Sequence of protein 2:
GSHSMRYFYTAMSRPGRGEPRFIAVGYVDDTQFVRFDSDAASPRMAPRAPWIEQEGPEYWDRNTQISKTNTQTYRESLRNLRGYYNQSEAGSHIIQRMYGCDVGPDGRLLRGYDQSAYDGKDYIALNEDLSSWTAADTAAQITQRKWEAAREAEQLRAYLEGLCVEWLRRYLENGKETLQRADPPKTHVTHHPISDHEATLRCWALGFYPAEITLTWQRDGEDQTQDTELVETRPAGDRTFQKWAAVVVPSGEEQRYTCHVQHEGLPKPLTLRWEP

Sequence of protein 1:
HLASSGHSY

Interface contacts:
Residue Y171 in protein 2 contacts residue H1 in protein 1 (closest heavy-atom distance 2.7 Å).
Residue S67 in protein 2 is in contact with residue L2 in protein 1 (closest heavy-atom distance 3.2 Å).
Residue W147 in protein 2 is in contact with residue H7 in protein 1 (closest heavy-atom distance 3.2 Å).
Residue I66 in protein 2 contacts residue H1 in protein 1 (closest heavy-atom distance 4.0 Å).
Residue S116 in protein 2 is in contact with residue Y9 in protein 1 (closest heavy-atom distance 2.8 Å).
Residue N70 in protein 2 contacts residue S5 in protein 1 (closest heavy-atom distance 2.9 Å).
Residue R62 in protein 2 contacts residue H1 in protein 1 (closest heavy-atom distance 3.7 Å).
Residue L81 in protein 2 contacts residue Y9 in protein 1 (closest heavy-atom distance 3.5 Å).
Residue K146 in protein 2 is in contact with residue H7 in protein 1 (closest heavy-atom distance 4.3 Å).
Residue K146 in protein 2 contacts residue Y9 in protein 1 (closest heavy-atom distance 3.1 Å).
Residue Q96 in protein 2 interacts with residue Y9 in protein 1 (closest heavy-atom distance 4.7 Å).
Residue W147 in protein 2 contacts residue S8 in protein 1 (closest heavy-atom distance 3.4 Å).
Residue Y123 in protein 2 interacts with residue Y9 in protein 1 (closest heavy-atom distance 3.8 Å).
Residue W147 in protein 2 contacts residue Y9 in protein 1 (closest heavy-atom distance 3.7 Å).
Residue S67 in protein 2 contacts residue S5 in protein 1 (closest heavy-atom distance 4.9 Å).
Residue Y159 in protein 2 contacts residue A3 in protein 1 (closest heavy-atom distance 3.4 Å).
Residue R97 in protein 2 interacts with residue Y9 in protein 1 (closest heavy-atom distance 3.3 Å).
Residue M45 in protein 2 contacts residue L2 in protein 1 (closest heavy-atom distance 4.1 Å).
Residue T73 in protein 2 is in contact with residue S8 in protein 1 (closest heavy-atom distance 3.6 Å).
Residue T69 in protein 2 contacts residue S5 in protein 1 (closest heavy-atom distance 3.3 Å).
Residue I66 in protein 2 is in contact with residue L2 in protein 1 (closest heavy-atom distance 3.8 Å).
Residue I95 in protein 2 contacts residue Y9 in protein 1 (closest heavy-atom distance 4.0 Å).
Residue N63 in protein 2 interacts with residue L2 in protein 1 (closest heavy-atom distance 3.0 Å).
Residue Y99 in protein 2 is in contact with residue L2 in protein 1 (closest heavy-atom distance 3.5 Å).
Residue N70 in protein 2 interacts with residue G6 in protein 1 (closest heavy-atom distance 4.2 Å).
Residue F33 in protein 2 contacts residue H1 in protein 1 (closest heavy-atom distance 5.0 Å).
Residue S77 in protein 2 contacts residue Y9 in protein 1 (closest heavy-atom distance 2.9 Å).
Residue Y7 in protein 2 is in contact with residue H1 in protein 1 (closest heavy-atom distance 2.7 Å).
Residue Y84 in protein 2 interacts with residue Y9 in protein 1 (closest heavy-atom distance 2.7 Å).
Residue N70 in protein 2 interacts with residue A3 in protein 1 (closest heavy-atom distance 5.0 Å).
Residue T143 in protein 2 is in contact with residue Y9 in protein 1 (closest heavy-atom distance 2.6 Å).
Residue I66 in protein 2 contacts residue S5 in protein 1 (closest heavy-atom distance 2.9 Å).
Residue Y59 in protein 2 is in contact with residue H1 in protein 1 (closest heavy-atom distance 3.9 Å).
Residue N63 in protein 2 interacts with residue H1 in protein 1 (closest heavy-atom distance 3.2 Å).
Residue Y7 in protein 2 interacts with residue L2 in protein 1 (closest heavy-atom distance 3.4 Å).
Residue T73 in protein 2 interacts with residue G6 in protein 1 (closest heavy-atom distance 3.9 Å).
Residue S77 in protein 2 is in contact with residue S8 in protein 1 (closest heavy-atom distance 3.5 Å).
Residue E152 in protein 2 is in contact with residue H7 in protein 1 (closest heavy-atom distance 3.0 Å).
Residue A150 in protein 2 is in contact with residue H7 in protein 1 (closest heavy-atom distance 3.8 Å).
Residue I66 in protein 2 is in contact with residue S4 in protein 1 (closest heavy-atom distance 4.0 Å).
Residue Q65 in protein 2 is in contact with residue S5 in protein 1 (closest heavy-atom distance 4.7 Å).
Residue Y159 in protein 2 contacts residue L2 in protein 1 (closest heavy-atom distance 3.7 Å).
Residue Y74 in protein 2 interacts with residue Y9 in protein 1 (closest heavy-atom distance 3.6 Å).
Residue W167 in protein 2 interacts with residue H1 in protein 1 (closest heavy-atom distance 3.4 Å).
Residue N80 in protein 2 is in contact with residue Y9 in protein 1 (closest heavy-atom distance 2.8 Å).
Residue R62 in protein 2 interacts with residue S4 in protein 1 (closest heavy-atom distance 3.0 Å).
Residue K146 in protein 2 contacts residue S8 in protein 1 (closest heavy-atom distance 4.0 Å).
Residue Y159 in protein 2 is in contact with residue H1 in protein 1 (closest heavy-atom distance 2.6 Å).
Residue I124 in protein 2 contacts residue Y9 in protein 1 (closest heavy-atom distance 4.7 Å).
Residue I142 in protein 2 interacts with residue Y9 in protein 1 (closest heavy-atom distance 4.8 Å).
Residue L156 in protein 2 interacts with residue A3 in protein 1 (closest heavy-atom distance 4.5 Å).
Residue M5 in protein 2 is in contact with residue H1 in protein 1 (closest heavy-atom distance 4.1 Å).
Residue E152 in protein 2 contacts residue G6 in protein 1 (closest heavy-atom distance 3.5 Å).
Residue N80 in protein 2 contacts residue S8 in protein 1 (closest heavy-atom distance 4.2 Å).
Residue I66 in protein 2 is in contact with residue A3 in protein 1 (closest heavy-atom distance 3.2 Å).
Residue Y99 in protein 2 contacts residue A3 in protein 1 (closest heavy-atom distance 3.1 Å).
Residue Y9 in protein 2 is in contact with residue A3 in protein 1 (closest heavy-atom distance 4.3 Å).
Residue T73 in protein 2 is in contact with residue H7 in protein 1 (closest heavy-atom distance 4.2 Å).
Residue E76 in protein 2 interacts with residue S8 in protein 1 (closest heavy-atom distance 3.4 Å).
Residue Y9 in protein 2 is in contact with residue L2 in protein 1 (closest heavy-atom distance 3.5 Å).

The following describes two proteins that form a bound complex.